Sequence of protein 2:
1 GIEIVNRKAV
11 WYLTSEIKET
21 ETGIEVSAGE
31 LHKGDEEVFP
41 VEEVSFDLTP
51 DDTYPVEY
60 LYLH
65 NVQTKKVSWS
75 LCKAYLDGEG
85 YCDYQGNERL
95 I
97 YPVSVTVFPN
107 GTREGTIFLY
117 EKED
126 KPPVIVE

Interface contacts:
Residue A78 in protein 2 interacts with residue P133 in protein 1 (closest heavy-atom distance 4.2 Å).
Residue Q89 in protein 2 is in contact with residue E132 in protein 1 (closest heavy-atom distance 3.6 Å).
Residue E83 in protein 2 interacts with residue V136 in protein 1 (closest heavy-atom distance 3.3 Å).
Residue C76 in protein 2 is in contact with residue E132 in protein 1 (closest heavy-atom distance 4.3 Å).
Residue Y85 in protein 2 contacts residue P133 in protein 1 (closest heavy-atom distance 3.3 Å).
Residue Q89 in protein 2 is in contact with residue Q134 in protein 1 (closest heavy-atom distance 3.1 Å).
Residue E83 in protein 2 contacts residue P135 in protein 1 (closest heavy-atom distance 3.7 Å).
Residue L75 in protein 2 contacts residue V131 in protein 1 (closest heavy-atom distance 3.0 Å).
Residue C76 in protein 2 interacts with residue V131 in protein 1 (closest heavy-atom distance 3.4 Å).
Residue G84 in protein 2 is in contact with residue P133 in protein 1 (closest heavy-atom distance 4.8 Å).
Residue Y61 in protein 2 is in contact with residue V131 in protein 1 (closest heavy-atom distance 4.6 Å).
Residue S74 in protein 2 interacts with residue P128 in protein 1 (closest heavy-atom distance 3.7 Å).
Residue C86 in protein 2 interacts with residue P133 in protein 1 (closest heavy-atom distance 4.4 Å).
Residue K77 in protein 2 interacts with residue P133 in protein 1 (closest heavy-atom distance 3.6 Å).
Residue S45 in protein 2 contacts residue K126 in protein 1 (closest heavy-atom distance 3.4 Å).
Residue Y85 in protein 2 interacts with residue V136 in protein 1 (closest heavy-atom distance 3.9 Å).
Residue G84 in protein 2 interacts with residue P135 in protein 1 (closest heavy-atom distance 4.7 Å).
Residue D87 in protein 2 is in contact with residue Q134 in protein 1 (closest heavy-atom distance 4.2 Å).
Residue W73 in protein 2 contacts residue P127 in protein 1 (closest heavy-atom distance 4.7 Å).
Residue G82 in protein 2 contacts residue V136 in protein 1 (closest heavy-atom distance 3.6 Å).
Residue D87 in protein 2 interacts with residue V131 in protein 1 (closest heavy-atom distance 4.1 Å).
Residue E83 in protein 2 interacts with residue Q134 in protein 1 (closest heavy-atom distance 4.1 Å).
Residue V44 in protein 2 is in contact with residue P128 in protein 1 (closest heavy-atom distance 3.7 Å).
Residue S45 in protein 2 interacts with residue P127 in protein 1 (closest heavy-atom distance 4.4 Å).
Residue G84 in protein 2 is in contact with residue V136 in protein 1 (closest heavy-atom distance 4.5 Å).
Residue S45 in protein 2 interacts with residue P128 in protein 1 (closest heavy-atom distance 4.3 Å).
Residue Y88 in protein 2 contacts residue V131 in protein 1 (closest heavy-atom distance 4.9 Å).
Residue V44 in protein 2 contacts residue P127 in protein 1 (closest heavy-atom distance 4.0 Å).
Residue L75 in protein 2 contacts residue P128 in protein 1 (closest heavy-atom distance 3.5 Å).
Residue E43 in protein 2 interacts with residue P127 in protein 1 (closest heavy-atom distance 4.7 Å).
Residue L75 in protein 2 interacts with residue I130 in protein 1 (closest heavy-atom distance 3.5 Å).
Residue W73 in protein 2 is in contact with residue V129 in protein 1 (closest heavy-atom distance 3.4 Å).
Residue C76 in protein 2 contacts residue P133 in protein 1 (closest heavy-atom distance 4.0 Å).
Residue S74 in protein 2 is in contact with residue V131 in protein 1 (closest heavy-atom distance 3.8 Å).
Residue W73 in protein 2 interacts with residue P128 in protein 1 (closest heavy-atom distance 3.9 Å).
Residue G84 in protein 2 is in contact with residue Q134 in protein 1 (closest heavy-atom distance 3.3 Å).
Residue S74 in protein 2 interacts with residue V129 in protein 1 (closest heavy-atom distance 3.3 Å).
Residue F46 in protein 2 contacts residue P128 in protein 1 (closest heavy-atom distance 4.8 Å).
Residue Y85 in protein 2 interacts with residue Q134 in protein 1 (closest heavy-atom distance 2.9 Å).
Residue E42 in protein 2 contacts residue P127 in protein 1 (closest heavy-atom distance 3.4 Å).
Residue Q89 in protein 2 is in contact with residue V131 in protein 1 (closest heavy-atom distance 4.1 Å).
Residue L75 in protein 2 is in contact with residue V129 in protein 1 (closest heavy-atom distance 2.9 Å).
Residue Y85 in protein 2 interacts with residue P135 in protein 1 (closest heavy-atom distance 3.9 Å).
Residue L60 in protein 2 interacts with residue P128 in protein 1 (closest heavy-atom distance 4.3 Å).
Residue K77 in protein 2 is in contact with residue V131 in protein 1 (closest heavy-atom distance 4.2 Å).

Sequence of protein 1:
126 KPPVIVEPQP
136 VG

The following describes two proteins that form a bound complex.